Sequence of the first protein:
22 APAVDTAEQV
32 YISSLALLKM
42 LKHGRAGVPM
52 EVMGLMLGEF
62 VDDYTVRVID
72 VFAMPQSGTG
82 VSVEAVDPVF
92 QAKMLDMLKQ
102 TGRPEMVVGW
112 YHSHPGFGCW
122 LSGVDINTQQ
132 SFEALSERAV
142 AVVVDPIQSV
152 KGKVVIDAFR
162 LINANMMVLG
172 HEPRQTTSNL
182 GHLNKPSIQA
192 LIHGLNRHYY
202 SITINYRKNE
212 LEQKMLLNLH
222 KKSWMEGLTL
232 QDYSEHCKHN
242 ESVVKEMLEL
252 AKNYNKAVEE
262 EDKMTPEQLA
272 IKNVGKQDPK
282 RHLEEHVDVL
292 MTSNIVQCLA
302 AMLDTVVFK

Interface contacts:
Residue A506 in the second protein contacts residue D64 in the first protein (closest heavy-atom distance 3.6 Å).
Residue K720 in the second protein contacts residue P174 in the first protein (closest heavy-atom distance 3.9 Å).
Residue H721 in the second protein contacts residue M168 in the first protein (closest heavy-atom distance 3.5 Å).
Residue V507 in the second protein contacts residue D64 in the first protein (closest heavy-atom distance 3.4 Å).
Residue N681 in the second protein interacts with residue Y201 in the first protein (closest heavy-atom distance 3.8 Å).
Residue K543 in the second protein interacts with residue D64 in the first protein (closest heavy-atom distance 3.6 Å).
Residue K574 in the second protein contacts residue E211 in the first protein (closest heavy-atom distance 3.6 Å).
Residue N398 in the second protein is in contact with residue T27 in the first protein (closest heavy-atom distance 2.9 Å).
Residue A394 in the second protein interacts with residue A22 in the first protein (closest heavy-atom distance 3.6 Å).
Residue V364 in the second protein interacts with residue P174 in the first protein (closest heavy-atom distance 4.0 Å).
Residue T397 in the second protein contacts residue A24 in the first protein (closest heavy-atom distance 3.7 Å).
Residue K401 in the second protein contacts residue A22 in the first protein (closest heavy-atom distance 3.8 Å).
Residue W399 in the second protein is in contact with residue D64 in the first protein (closest heavy-atom distance 3.9 Å).
Residue W399 in the second protein interacts with residue Y65 in the first protein (closest heavy-atom distance 3.4 Å).
Residue R546 in the second protein is in contact with residue Y65 in the first protein (closest heavy-atom distance 3.7 Å).
Residue E542 in the second protein interacts with residue T66 in the first protein (closest heavy-atom distance 3.5 Å).
Residue M725 in the second protein is in contact with residue N180 in the first protein (closest heavy-atom distance 3.3 Å).
Residue E542 in the second protein interacts with residue R208 in the first protein (closest heavy-atom distance 2.9 Å).
Residue H541 in the second protein interacts with residue D63 in the first protein (closest heavy-atom distance 3.2 Å).
Residue R361 in the second protein interacts with residue V169 in the first protein (closest heavy-atom distance 2.9 Å).
Residue H721 in the second protein is in contact with residue E173 in the first protein (closest heavy-atom distance 3.2 Å).
Residue F771 in the second protein is in contact with residue Y65 in the first protein (closest heavy-atom distance 3.6 Å).
Residue D723 in the second protein is in contact with residue Y201 in the first protein (closest heavy-atom distance 3.9 Å).
Residue H541 in the second protein interacts with residue V62 in the first protein (closest heavy-atom distance 3.4 Å).
Residue K720 in the second protein is in contact with residue V169 in the first protein (closest heavy-atom distance 3.8 Å).
Residue E542 in the second protein interacts with residue D63 in the first protein (closest heavy-atom distance 3.7 Å).
Residue K574 in the second protein interacts with residue K209 in the first protein (closest heavy-atom distance 3.8 Å).
Residue N398 in the second protein is in contact with residue V25 in the first protein (closest heavy-atom distance 3.0 Å).
Residue A506 in the second protein contacts residue D63 in the first protein (closest heavy-atom distance 3.8 Å).
Residue W772 in the second protein contacts residue Y65 in the first protein (closest heavy-atom distance 3.6 Å).
Residue K543 in the second protein is in contact with residue D63 in the first protein (closest heavy-atom distance 3.3 Å).
Residue V724 in the second protein is in contact with residue T178 in the first protein (closest heavy-atom distance 3.8 Å).
Residue K574 in the second protein contacts residue N210 in the first protein (closest heavy-atom distance 3.6 Å).
Residue Y644 in the second protein contacts residue K154 in the first protein (closest heavy-atom distance 3.6 Å).
Residue P576 in the second protein interacts with residue K209 in the first protein (closest heavy-atom distance 3.9 Å).
Residue F771 in the second protein interacts with residue Q30 in the first protein (closest heavy-atom distance 3.7 Å).
Residue E542 in the second protein is in contact with residue Y32 in the first protein (closest heavy-atom distance 2.8 Å).
Residue N398 in the second protein is in contact with residue A24 in the first protein (closest heavy-atom distance 3.8 Å).
Residue P576 in the second protein is in contact with residue Y207 in the first protein (closest heavy-atom distance 3.9 Å).
Residue R616 in the second protein is in contact with residue L181 in the first protein (closest heavy-atom distance 3.4 Å).
Residue F771 in the second protein contacts residue S179 in the first protein (closest heavy-atom distance 3.7 Å).
Residue F771 in the second protein interacts with residue L181 in the first protein (closest heavy-atom distance 3.3 Å).
Residue R395 in the second protein interacts with residue A22 in the first protein (closest heavy-atom distance 3.9 Å).
Residue T397 in the second protein contacts residue R175 in the first protein (closest heavy-atom distance 3.4 Å).
Residue D613 in the second protein is in contact with residue N206 in the first protein (closest heavy-atom distance 3.8 Å).
Residue Q540 in the second protein interacts with residue R68 in the first protein (closest heavy-atom distance 2.8 Å).
Residue Q540 in the second protein interacts with residue E60 in the first protein (closest heavy-atom distance 3.5 Å).
Residue Y682 in the second protein contacts residue L181 in the first protein (closest heavy-atom distance 3.8 Å).
Residue Q540 in the second protein interacts with residue R208 in the first protein (closest heavy-atom distance 3.0 Å).
Residue M725 in the second protein contacts residue L181 in the first protein (closest heavy-atom distance 4.0 Å).
Residue L545 in the second protein interacts with residue R208 in the first protein (closest heavy-atom distance 3.5 Å).
Residue A396 in the second protein contacts residue A22 in the first protein (closest heavy-atom distance 3.3 Å).
Residue H721 in the second protein is in contact with residue N197 in the first protein (closest heavy-atom distance 3.2 Å).
Residue D575 in the second protein is in contact with residue K209 in the first protein (closest heavy-atom distance 3.8 Å).
Residue F773 in the second protein interacts with residue T178 in the first protein (closest heavy-atom distance 3.4 Å).
Residue T397 in the second protein interacts with residue A22 in the first protein (closest heavy-atom distance 3.4 Å).
Residue F773 in the second protein contacts residue S179 in the first protein (closest heavy-atom distance 3.8 Å).
Residue Y682 in the second protein contacts residue G182 in the first protein (closest heavy-atom distance 3.3 Å).
Residue W770 in the second protein is in contact with residue L181 in the first protein (closest heavy-atom distance 3.9 Å).
Residue W399 in the second protein is in contact with residue S179 in the first protein (closest heavy-atom distance 3.2 Å).

Sequence of the second protein:
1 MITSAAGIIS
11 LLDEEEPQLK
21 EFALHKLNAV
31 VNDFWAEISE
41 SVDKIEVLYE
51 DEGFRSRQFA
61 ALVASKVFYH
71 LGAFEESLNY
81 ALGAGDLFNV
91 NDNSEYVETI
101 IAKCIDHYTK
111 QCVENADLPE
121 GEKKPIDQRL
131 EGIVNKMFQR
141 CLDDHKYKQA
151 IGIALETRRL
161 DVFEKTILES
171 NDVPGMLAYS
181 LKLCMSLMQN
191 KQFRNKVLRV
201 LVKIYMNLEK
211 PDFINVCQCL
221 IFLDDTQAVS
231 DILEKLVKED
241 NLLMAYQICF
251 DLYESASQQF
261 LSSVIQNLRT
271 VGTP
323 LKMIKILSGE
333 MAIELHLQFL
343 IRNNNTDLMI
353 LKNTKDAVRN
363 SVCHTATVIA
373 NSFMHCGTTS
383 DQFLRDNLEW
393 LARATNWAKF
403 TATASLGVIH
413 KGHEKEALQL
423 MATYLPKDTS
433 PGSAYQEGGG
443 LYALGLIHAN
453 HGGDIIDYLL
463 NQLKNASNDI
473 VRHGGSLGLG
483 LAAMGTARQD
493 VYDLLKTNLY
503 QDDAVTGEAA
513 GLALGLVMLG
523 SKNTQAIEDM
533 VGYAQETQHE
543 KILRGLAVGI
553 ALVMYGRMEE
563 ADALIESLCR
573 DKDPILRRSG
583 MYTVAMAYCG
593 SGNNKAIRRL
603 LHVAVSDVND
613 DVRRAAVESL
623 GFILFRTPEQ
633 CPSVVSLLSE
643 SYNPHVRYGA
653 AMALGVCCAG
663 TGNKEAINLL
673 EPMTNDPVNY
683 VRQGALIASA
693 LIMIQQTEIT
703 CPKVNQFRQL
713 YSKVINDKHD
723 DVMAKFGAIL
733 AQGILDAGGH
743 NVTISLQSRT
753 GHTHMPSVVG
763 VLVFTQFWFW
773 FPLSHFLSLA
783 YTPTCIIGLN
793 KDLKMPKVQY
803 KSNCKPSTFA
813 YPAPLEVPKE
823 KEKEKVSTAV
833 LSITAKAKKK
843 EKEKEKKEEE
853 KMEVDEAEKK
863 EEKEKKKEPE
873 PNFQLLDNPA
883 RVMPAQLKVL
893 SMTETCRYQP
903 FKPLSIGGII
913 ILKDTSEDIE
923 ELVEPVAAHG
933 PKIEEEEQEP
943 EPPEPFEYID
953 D

This data describes a binding interaction between two proteins.